Contacts between the two chains:
Residue M1 in the first protein contacts residue I68 in the second protein (closest heavy-atom distance 3.8 Å).
Residue K80 in the first protein interacts with residue I68 in the second protein (closest heavy-atom distance 4.5 Å).
Residue H6 in the first protein is in contact with residue K11 in the second protein (closest heavy-atom distance 4.9 Å).
Residue M1 in the first protein is in contact with residue M38 in the second protein (closest heavy-atom distance 3.9 Å).
Residue V81 in the first protein contacts residue M69 in the second protein (closest heavy-atom distance 4.3 Å).
Residue I4 in the first protein interacts with residue M69 in the second protein (closest heavy-atom distance 3.9 Å).
Residue M1 in the first protein interacts with residue G64 in the second protein (closest heavy-atom distance 4.2 Å).
Residue V2 in the first protein interacts with residue L70 in the second protein (closest heavy-atom distance 2.8 Å).
Residue K80 in the first protein is in contact with residue K20 in the second protein (closest heavy-atom distance 2.6 Å).
Residue V81 in the first protein contacts residue K20 in the second protein (closest heavy-atom distance 4.6 Å).
Residue M1 in the first protein contacts residue L9 in the second protein (closest heavy-atom distance 4.8 Å).
Residue V2 in the first protein interacts with residue I67 in the second protein (closest heavy-atom distance 4.8 Å).
Residue M5 in the first protein is in contact with residue K11 in the second protein (closest heavy-atom distance 4.2 Å).
Residue H12 in the first protein is in contact with residue P7 in the second protein (closest heavy-atom distance 4.5 Å).
Residue N84 in the first protein contacts residue E71 in the second protein (closest heavy-atom distance 3.8 Å).
Residue S8 in the first protein is in contact with residue K11 in the second protein (closest heavy-atom distance 4.9 Å).
Residue L3 in the first protein is in contact with residue L9 in the second protein (closest heavy-atom distance 5.0 Å).
Residue T41 in the first protein contacts residue E8 in the second protein (closest heavy-atom distance 4.9 Å).
Residue H79 in the first protein interacts with residue K20 in the second protein (closest heavy-atom distance 5.0 Å).
Residue S54 in the first protein is in contact with residue E8 in the second protein (closest heavy-atom distance 4.9 Å).
Residue L3 in the first protein is in contact with residue F12 in the second protein (closest heavy-atom distance 4.2 Å).
Residue I4 in the first protein interacts with residue L70 in the second protein (closest heavy-atom distance 2.9 Å).
Residue L3 in the first protein contacts residue L70 in the second protein (closest heavy-atom distance 3.3 Å).
Residue V2 in the first protein interacts with residue M69 in the second protein (closest heavy-atom distance 3.2 Å).
Residue M5 in the first protein interacts with residue E8 in the second protein (closest heavy-atom distance 3.1 Å).
Residue I4 in the first protein is in contact with residue E71 in the second protein (closest heavy-atom distance 3.9 Å).
Residue K58 in the first protein is in contact with residue N65 in the second protein (closest heavy-atom distance 3.4 Å).
Residue L3 in the first protein contacts residue E8 in the second protein (closest heavy-atom distance 3.7 Å).
Residue M1 in the first protein interacts with residue L70 in the second protein (closest heavy-atom distance 4.1 Å).
Residue E56 in the first protein contacts residue M38 in the second protein (closest heavy-atom distance 3.1 Å).
Residue I4 in the first protein contacts residue F12 in the second protein (closest heavy-atom distance 4.7 Å).
Residue I4 in the first protein interacts with residue A72 in the second protein (closest heavy-atom distance 4.4 Å).
Residue M5 in the first protein interacts with residue F12 in the second protein (closest heavy-atom distance 3.8 Å).
Residue H79 in the first protein interacts with residue I68 in the second protein (closest heavy-atom distance 3.3 Å).
Residue E82 in the first protein is in contact with residue E71 in the second protein (closest heavy-atom distance 4.6 Å).
Residue E82 in the first protein contacts residue K20 in the second protein (closest heavy-atom distance 3.2 Å).
Residue M1 in the first protein interacts with residue I67 in the second protein (closest heavy-atom distance 3.2 Å).
Residue W83 in the first protein is in contact with residue M69 in the second protein (closest heavy-atom distance 4.5 Å).
Residue E82 in the first protein interacts with residue M69 in the second protein (closest heavy-atom distance 2.9 Å).
Residue V2 in the first protein is in contact with residue I68 in the second protein (closest heavy-atom distance 2.9 Å).
Residue K58 in the first protein is in contact with residue G64 in the second protein (closest heavy-atom distance 4.9 Å).
Residue M1 in the first protein contacts residue M69 in the second protein (closest heavy-atom distance 5.0 Å).

Sequence of the second protein:
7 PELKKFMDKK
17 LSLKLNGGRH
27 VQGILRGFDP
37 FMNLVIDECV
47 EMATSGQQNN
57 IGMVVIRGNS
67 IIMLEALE

Sequence of the first protein:
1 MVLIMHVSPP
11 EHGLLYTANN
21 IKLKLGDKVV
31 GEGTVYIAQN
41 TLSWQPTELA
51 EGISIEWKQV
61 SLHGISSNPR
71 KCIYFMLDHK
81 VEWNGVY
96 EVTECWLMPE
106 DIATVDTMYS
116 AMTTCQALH

This data describes a binding interaction between two proteins.